Sequence of protein 2:
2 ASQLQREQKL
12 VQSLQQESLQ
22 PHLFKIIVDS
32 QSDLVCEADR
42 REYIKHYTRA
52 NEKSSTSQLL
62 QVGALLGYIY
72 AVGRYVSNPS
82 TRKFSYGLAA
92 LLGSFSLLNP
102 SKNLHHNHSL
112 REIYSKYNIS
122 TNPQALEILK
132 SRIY

Sequence of protein 1:
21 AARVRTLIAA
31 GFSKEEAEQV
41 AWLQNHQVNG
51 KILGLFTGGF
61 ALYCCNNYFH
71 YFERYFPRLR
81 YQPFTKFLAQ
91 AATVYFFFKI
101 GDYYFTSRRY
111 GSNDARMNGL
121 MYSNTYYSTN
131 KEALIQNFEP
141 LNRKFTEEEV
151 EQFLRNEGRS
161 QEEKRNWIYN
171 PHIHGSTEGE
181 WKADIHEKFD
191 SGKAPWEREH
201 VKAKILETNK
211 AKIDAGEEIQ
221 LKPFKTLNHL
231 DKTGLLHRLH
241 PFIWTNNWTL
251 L

Residue-level contacts at the interface:
Residue K210 in protein 1 contacts residue K117 in protein 2 (closest heavy-atom distance 4.8 Å).
Residue D214 in protein 1 interacts with residue S116 in protein 2 (closest heavy-atom distance 4.8 Å).
Residue D214 in protein 1 contacts residue N119 in protein 2 (closest heavy-atom distance 3.5 Å).
Residue D214 in protein 1 interacts with residue K117 in protein 2 (closest heavy-atom distance 4.2 Å).

The following describes two proteins that form a bound complex.